Sequence of the second protein:
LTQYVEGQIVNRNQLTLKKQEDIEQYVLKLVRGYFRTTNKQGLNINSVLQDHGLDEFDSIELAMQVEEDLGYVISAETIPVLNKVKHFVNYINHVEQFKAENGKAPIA

Residue-level contacts at the interface:
Residue R43 in the first protein contacts residue E121 in the second protein (closest heavy-atom distance 2.7 Å).
Residue K218 in the first protein contacts residue F142 in the second protein (closest heavy-atom distance 3.9 Å).
Residue K42 in the first protein contacts residue A152 in the second protein (closest heavy-atom distance 3.6 Å).
Residue D180 in the first protein contacts residue I151 in the second protein (closest heavy-atom distance 3.8 Å).
Residue V178 in the first protein is in contact with residue I151 in the second protein (closest heavy-atom distance 4.2 Å).
Residue H177 in the first protein contacts residue T122 in the second protein (closest heavy-atom distance 3.5 Å).
Residue N41 in the first protein is in contact with residue A120 in the second protein (closest heavy-atom distance 3.3 Å).
Residue V178 in the first protein contacts residue E121 in the second protein (closest heavy-atom distance 3.6 Å).
Residue V222 in the first protein is in contact with residue H131 in the second protein (closest heavy-atom distance 3.5 Å).
Residue V222 in the first protein contacts residue L126 in the second protein (closest heavy-atom distance 4.1 Å).
Residue V64 in the first protein contacts residue E112 in the second protein (closest heavy-atom distance 2.7 Å).
Residue E223 in the first protein contacts residue H131 in the second protein (closest heavy-atom distance 3.7 Å).
Residue V222 in the first protein contacts residue N134 in the second protein (closest heavy-atom distance 2.5 Å).
Residue E63 in the first protein is in contact with residue E112 in the second protein (closest heavy-atom distance 3.3 Å).
Residue Y181 in the first protein contacts residue I151 in the second protein (closest heavy-atom distance 4.3 Å).
Residue E223 in the first protein contacts residue K130 in the second protein (closest heavy-atom distance 3.2 Å).
Residue G225 in the first protein is in contact with residue N134 in the second protein (closest heavy-atom distance 4.0 Å).
Residue A226 in the first protein interacts with residue H138 in the second protein (closest heavy-atom distance 4.0 Å).
Residue L179 in the first protein contacts residue I151 in the second protein (closest heavy-atom distance 2.9 Å).
Residue N41 in the first protein is in contact with residue S119 in the second protein (closest heavy-atom distance 4.1 Å).
Residue D180 in the first protein is in contact with residue F142 in the second protein (closest heavy-atom distance 3.6 Å).
Residue T62 in the first protein is in contact with residue E111 in the second protein (closest heavy-atom distance 4.1 Å).
Residue T175 in the first protein interacts with residue V125 in the second protein (closest heavy-atom distance 4.2 Å).
Residue V64 in the first protein is in contact with residue Q47 in the second protein (closest heavy-atom distance 3.2 Å).
Residue K66 in the first protein contacts residue T46 in the second protein (closest heavy-atom distance 3.1 Å).
Residue V178 in the first protein interacts with residue T122 in the second protein (closest heavy-atom distance 4.3 Å).
Residue E63 in the first protein is in contact with residue R56 in the second protein (closest heavy-atom distance 3.7 Å).
Residue N41 in the first protein interacts with residue A152 in the second protein (closest heavy-atom distance 2.4 Å).
Residue V222 in the first protein interacts with residue V125 in the second protein (closest heavy-atom distance 3.8 Å).
Residue R158 in the first protein contacts residue E121 in the second protein (closest heavy-atom distance 3.0 Å).
Residue E223 in the first protein is in contact with residue N134 in the second protein (closest heavy-atom distance 3.6 Å).
Residue G225 in the first protein contacts residue H138 in the second protein (closest heavy-atom distance 2.9 Å).
Residue L179 in the first protein contacts residue F142 in the second protein (closest heavy-atom distance 3.8 Å).
Residue Y40 in the first protein interacts with residue I118 in the second protein (closest heavy-atom distance 3.3 Å).
Residue T175 in the first protein interacts with residue H131 in the second protein (closest heavy-atom distance 4.3 Å).
Residue H177 in the first protein interacts with residue Y135 in the second protein (closest heavy-atom distance 3.6 Å).
Residue Y40 in the first protein is in contact with residue A152 in the second protein (closest heavy-atom distance 3.5 Å).
Residue V222 in the first protein is in contact with residue Y135 in the second protein (closest heavy-atom distance 4.2 Å).
Residue T227 in the first protein is in contact with residue H138 in the second protein (closest heavy-atom distance 3.7 Å).
Residue D180 in the first protein is in contact with residue K148 in the second protein (closest heavy-atom distance 3.6 Å).
Residue E174 in the first protein contacts residue V125 in the second protein (closest heavy-atom distance 3.6 Å).
Residue G220 in the first protein contacts residue H138 in the second protein (closest heavy-atom distance 4.2 Å).
Residue E223 in the first protein interacts with residue K128 in the second protein (closest heavy-atom distance 3.5 Å).
Residue L179 in the first protein interacts with residue P150 in the second protein (closest heavy-atom distance 3.2 Å).
Residue E63 in the first protein contacts residue Q47 in the second protein (closest heavy-atom distance 4.2 Å).
Residue K218 in the first protein is in contact with residue N146 in the second protein (closest heavy-atom distance 3.9 Å).
Residue H177 in the first protein is in contact with residue H138 in the second protein (closest heavy-atom distance 3.2 Å).
Residue I176 in the first protein contacts residue V125 in the second protein (closest heavy-atom distance 3.4 Å).
Residue D221 in the first protein contacts residue H138 in the second protein (closest heavy-atom distance 3.3 Å).
Residue Y40 in the first protein is in contact with residue E111 in the second protein (closest heavy-atom distance 2.4 Å).
Residue V222 in the first protein contacts residue K130 in the second protein (closest heavy-atom distance 3.8 Å).
Residue Y40 in the first protein interacts with residue V117 in the second protein (closest heavy-atom distance 3.6 Å).
Residue K66 in the first protein contacts residue Q47 in the second protein (closest heavy-atom distance 4.3 Å).
Residue Q68 in the first protein is in contact with residue I53 in the second protein (closest heavy-atom distance 3.9 Å).
Residue L179 in the first protein interacts with residue H138 in the second protein (closest heavy-atom distance 4.3 Å).
Residue W44 in the first protein contacts residue E121 in the second protein (closest heavy-atom distance 3.3 Å).
Residue Q68 in the first protein interacts with residue Y48 in the second protein (closest heavy-atom distance 3.2 Å).
Residue P67 in the first protein contacts residue Y48 in the second protein (closest heavy-atom distance 3.8 Å).
Residue P39 in the first protein contacts residue A152 in the second protein (closest heavy-atom distance 3.2 Å).
Residue K66 in the first protein interacts with residue Y48 in the second protein (closest heavy-atom distance 3.7 Å).

Sequence of the first protein:
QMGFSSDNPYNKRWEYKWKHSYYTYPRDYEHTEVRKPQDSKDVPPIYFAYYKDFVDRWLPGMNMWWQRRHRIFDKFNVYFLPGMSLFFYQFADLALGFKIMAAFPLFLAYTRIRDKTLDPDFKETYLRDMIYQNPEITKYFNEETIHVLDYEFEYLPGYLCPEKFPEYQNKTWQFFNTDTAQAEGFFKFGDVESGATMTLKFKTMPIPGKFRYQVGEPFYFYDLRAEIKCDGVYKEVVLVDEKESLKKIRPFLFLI

The following describes two proteins that form a bound complex.